These two protein chains interact to form a complex.

Sequence of protein 2:
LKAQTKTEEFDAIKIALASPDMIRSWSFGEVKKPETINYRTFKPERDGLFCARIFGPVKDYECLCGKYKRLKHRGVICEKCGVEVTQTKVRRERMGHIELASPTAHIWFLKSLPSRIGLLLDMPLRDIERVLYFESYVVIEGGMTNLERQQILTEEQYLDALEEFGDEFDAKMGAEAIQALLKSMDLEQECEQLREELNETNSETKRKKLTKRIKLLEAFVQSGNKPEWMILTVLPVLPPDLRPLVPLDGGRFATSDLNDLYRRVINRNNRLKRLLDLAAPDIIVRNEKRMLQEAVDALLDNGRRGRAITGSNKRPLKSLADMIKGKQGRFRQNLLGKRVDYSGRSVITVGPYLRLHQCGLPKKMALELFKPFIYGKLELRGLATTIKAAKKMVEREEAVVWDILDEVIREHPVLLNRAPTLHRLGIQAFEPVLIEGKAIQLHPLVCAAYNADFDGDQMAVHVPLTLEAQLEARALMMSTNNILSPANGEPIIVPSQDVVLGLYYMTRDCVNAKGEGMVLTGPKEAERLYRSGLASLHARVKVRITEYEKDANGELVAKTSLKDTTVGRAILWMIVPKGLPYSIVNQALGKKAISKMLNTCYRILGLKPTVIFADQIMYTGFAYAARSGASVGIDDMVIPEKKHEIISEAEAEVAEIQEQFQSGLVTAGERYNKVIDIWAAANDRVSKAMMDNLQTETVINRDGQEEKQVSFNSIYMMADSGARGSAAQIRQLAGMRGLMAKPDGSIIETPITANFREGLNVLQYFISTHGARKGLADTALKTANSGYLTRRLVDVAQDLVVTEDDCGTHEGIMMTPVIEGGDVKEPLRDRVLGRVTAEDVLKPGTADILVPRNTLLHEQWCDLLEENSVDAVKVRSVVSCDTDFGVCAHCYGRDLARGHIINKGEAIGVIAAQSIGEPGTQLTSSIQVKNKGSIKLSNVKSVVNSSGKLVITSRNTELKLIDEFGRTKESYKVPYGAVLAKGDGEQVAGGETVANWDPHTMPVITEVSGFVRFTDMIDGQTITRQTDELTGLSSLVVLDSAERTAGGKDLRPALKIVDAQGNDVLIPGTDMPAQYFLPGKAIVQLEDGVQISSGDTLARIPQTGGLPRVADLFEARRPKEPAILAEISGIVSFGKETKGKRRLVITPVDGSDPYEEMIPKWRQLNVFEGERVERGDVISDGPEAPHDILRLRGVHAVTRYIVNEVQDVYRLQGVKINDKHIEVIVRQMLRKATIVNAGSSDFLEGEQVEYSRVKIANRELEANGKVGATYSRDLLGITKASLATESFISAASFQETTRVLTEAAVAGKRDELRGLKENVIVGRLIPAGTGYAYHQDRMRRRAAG

Sequence of protein 1:
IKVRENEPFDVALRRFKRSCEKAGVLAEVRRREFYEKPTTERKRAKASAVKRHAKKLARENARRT

Residue-level contacts at the interface:
Residue K80 in protein 2 contacts residue A62 in protein 1 (closest heavy-atom distance 3.8 Å).
Residue E79 in protein 2 interacts with residue R64 in protein 1 (closest heavy-atom distance 3.7 Å).
Residue K67 in protein 2 interacts with residue A62 in protein 1 (closest heavy-atom distance 4.1 Å).
Residue K67 in protein 2 contacts residue R64 in protein 1 (closest heavy-atom distance 4.1 Å).
Residue K80 in protein 2 contacts residue R63 in protein 1 (closest heavy-atom distance 3.7 Å).
Residue K67 in protein 2 contacts residue E60 in protein 1 (closest heavy-atom distance 4.9 Å).